Sequence of the second protein:
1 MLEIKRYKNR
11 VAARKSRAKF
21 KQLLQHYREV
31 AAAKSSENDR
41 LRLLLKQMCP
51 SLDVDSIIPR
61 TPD

Sequence of the first protein:
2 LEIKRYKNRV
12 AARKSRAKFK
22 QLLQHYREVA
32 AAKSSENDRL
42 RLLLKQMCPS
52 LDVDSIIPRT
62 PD

This data describes a binding interaction between two proteins.

Interface contacts:
Residue A31 in the second protein is in contact with residue Y27 in the first protein (closest heavy-atom distance 4.1 Å).
Residue K34 in the second protein interacts with residue T61 in the first protein (closest heavy-atom distance 2.6 Å).
Residue R42 in the second protein contacts residue L41 in the first protein (closest heavy-atom distance 3.9 Å).
Residue V30 in the second protein is in contact with residue A31 in the first protein (closest heavy-atom distance 3.9 Å).
Residue R40 in the second protein is in contact with residue I57 in the first protein (closest heavy-atom distance 3.9 Å).
Residue K34 in the second protein interacts with residue K34 in the first protein (closest heavy-atom distance 3.7 Å).
Residue L44 in the second protein is in contact with residue L45 in the first protein (closest heavy-atom distance 3.8 Å).
Residue R40 in the second protein contacts residue I58 in the first protein (closest heavy-atom distance 3.6 Å).
Residue L24 in the second protein interacts with residue L24 in the first protein (closest heavy-atom distance 3.6 Å).
Residue M48 in the second protein is in contact with residue C49 in the first protein (closest heavy-atom distance 3.7 Å).
Residue I58 in the second protein contacts residue R40 in the first protein (closest heavy-atom distance 3.7 Å).
Residue Y27 in the second protein is in contact with residue L24 in the first protein (closest heavy-atom distance 3.8 Å).
Residue K34 in the second protein is in contact with residue S35 in the first protein (closest heavy-atom distance 3.1 Å).
Residue P62 in the second protein interacts with residue K34 in the first protein (closest heavy-atom distance 3.5 Å).
Residue K21 in the second protein is in contact with residue F20 in the first protein (closest heavy-atom distance 3.9 Å).
Residue K34 in the second protein is in contact with residue N38 in the first protein (closest heavy-atom distance 3.2 Å).
Residue T61 in the second protein contacts residue K34 in the first protein (closest heavy-atom distance 3.5 Å).
Residue Y27 in the second protein is in contact with residue Y27 in the first protein (closest heavy-atom distance 3.7 Å).
Residue Y27 in the second protein is in contact with residue R28 in the first protein (closest heavy-atom distance 3.8 Å).
Residue L41 in the second protein contacts residue I58 in the first protein (closest heavy-atom distance 4.0 Å).
Residue P59 in the second protein is in contact with residue E37 in the first protein (closest heavy-atom distance 3.6 Å).
Residue E37 in the second protein interacts with residue T61 in the first protein (closest heavy-atom distance 2.5 Å).
Residue N38 in the second protein is in contact with residue E37 in the first protein (closest heavy-atom distance 2.6 Å).
Residue I58 in the second protein is in contact with residue L41 in the first protein (closest heavy-atom distance 3.4 Å).
Residue E37 in the second protein is in contact with residue I58 in the first protein (closest heavy-atom distance 3.9 Å).
Residue H26 in the second protein is in contact with residue D63 in the first protein (closest heavy-atom distance 4.0 Å).
Residue T61 in the second protein is in contact with residue E37 in the first protein (closest heavy-atom distance 3.0 Å).
Residue A31 in the second protein contacts residue V30 in the first protein (closest heavy-atom distance 4.0 Å).
Residue L24 in the second protein interacts with residue Y27 in the first protein (closest heavy-atom distance 3.6 Å).
Residue D63 in the second protein contacts residue H26 in the first protein (closest heavy-atom distance 3.9 Å).
Residue L52 in the second protein interacts with residue M48 in the first protein (closest heavy-atom distance 3.9 Å).
Residue E37 in the second protein interacts with residue P59 in the first protein (closest heavy-atom distance 3.4 Å).
Residue E37 in the second protein contacts residue R60 in the first protein (closest heavy-atom distance 3.9 Å).
Residue N38 in the second protein contacts residue L41 in the first protein (closest heavy-atom distance 3.5 Å).
Residue F20 in the second protein interacts with residue K21 in the first protein (closest heavy-atom distance 3.5 Å).
Residue L45 in the second protein is in contact with residue L44 in the first protein (closest heavy-atom distance 3.7 Å).
Residue D63 in the second protein contacts residue K34 in the first protein (closest heavy-atom distance 2.5 Å).
Residue L41 in the second protein interacts with residue V54 in the first protein (closest heavy-atom distance 3.8 Å).
Residue R42 in the second protein is in contact with residue E37 in the first protein (closest heavy-atom distance 2.5 Å).
Residue I58 in the second protein is in contact with residue L44 in the first protein (closest heavy-atom distance 4.0 Å).
Residue E37 in the second protein contacts residue N38 in the first protein (closest heavy-atom distance 2.6 Å).
Residue N38 in the second protein contacts residue N38 in the first protein (closest heavy-atom distance 2.9 Å).
Residue R28 in the second protein interacts with residue Y27 in the first protein (closest heavy-atom distance 2.8 Å).
Residue V30 in the second protein contacts residue D63 in the first protein (closest heavy-atom distance 3.1 Å).
Residue E37 in the second protein is in contact with residue R42 in the first protein (closest heavy-atom distance 3.5 Å).
Residue C49 in the second protein contacts residue C49 in the first protein (closest heavy-atom distance 3.9 Å).
Residue R60 in the second protein contacts residue E37 in the first protein (closest heavy-atom distance 4.0 Å).
Residue V54 in the second protein is in contact with residue L41 in the first protein (closest heavy-atom distance 4.0 Å).
Residue L45 in the second protein is in contact with residue L45 in the first protein (closest heavy-atom distance 3.3 Å).
Residue K34 in the second protein contacts residue D63 in the first protein (closest heavy-atom distance 3.3 Å).
Residue L24 in the second protein interacts with residue F20 in the first protein (closest heavy-atom distance 3.4 Å).
Residue A33 in the second protein interacts with residue T61 in the first protein (closest heavy-atom distance 4.0 Å).
Residue L41 in the second protein interacts with residue N38 in the first protein (closest heavy-atom distance 4.0 Å).
Residue S35 in the second protein interacts with residue K34 in the first protein (closest heavy-atom distance 3.4 Å).
Residue I57 in the second protein is in contact with residue L44 in the first protein (closest heavy-atom distance 4.1 Å).
Residue A31 in the second protein is in contact with residue A31 in the first protein (closest heavy-atom distance 4.1 Å).
Residue I58 in the second protein is in contact with residue E37 in the first protein (closest heavy-atom distance 3.7 Å).
Residue F20 in the second protein is in contact with residue F20 in the first protein (closest heavy-atom distance 3.3 Å).
Residue L24 in the second protein interacts with residue L23 in the first protein (closest heavy-atom distance 3.9 Å).
Residue L41 in the second protein interacts with residue R42 in the first protein (closest heavy-atom distance 3.9 Å).